Contacts between the two chains:
Residue T113 in protein 2 interacts with residue G3 in protein 1 (closest heavy-atom distance 3.4 Å).
Residue Q47 in protein 2 interacts with residue G3 in protein 1 (closest heavy-atom distance 3.8 Å).
Residue G111 in protein 2 contacts residue D7 in protein 1 (closest heavy-atom distance 5.0 Å).
Residue Y52 in protein 2 interacts with residue V14 in protein 1 (closest heavy-atom distance 4.0 Å).
Residue W116 in protein 2 is in contact with residue D7 in protein 1 (closest heavy-atom distance 3.6 Å).
Residue G111 in protein 2 interacts with residue S5 in protein 1 (closest heavy-atom distance 3.9 Å).
Residue T113 in protein 2 contacts residue S5 in protein 1 (closest heavy-atom distance 3.5 Å).
Residue G111 in protein 2 interacts with residue L6 in protein 1 (closest heavy-atom distance 4.8 Å).
Residue T113 in protein 2 interacts with residue A4 in protein 1 (closest heavy-atom distance 4.6 Å).
Residue Y52 in protein 2 is in contact with residue D15 in protein 1 (closest heavy-atom distance 3.7 Å).
Residue Y112 in protein 2 contacts residue A4 in protein 1 (closest heavy-atom distance 3.6 Å).
Residue Y52 in protein 2 is in contact with residue L6 in protein 1 (closest heavy-atom distance 3.3 Å).
Residue L114 in protein 2 contacts residue D7 in protein 1 (closest heavy-atom distance 3.0 Å).
Residue Y112 in protein 2 contacts residue S5 in protein 1 (closest heavy-atom distance 2.9 Å).
Residue L114 in protein 2 interacts with residue S5 in protein 1 (closest heavy-atom distance 3.2 Å).
Residue Y112 in protein 2 interacts with residue G3 in protein 1 (closest heavy-atom distance 3.5 Å).
Residue Y112 in protein 2 interacts with residue L6 in protein 1 (closest heavy-atom distance 3.7 Å).

Sequence of protein 2:
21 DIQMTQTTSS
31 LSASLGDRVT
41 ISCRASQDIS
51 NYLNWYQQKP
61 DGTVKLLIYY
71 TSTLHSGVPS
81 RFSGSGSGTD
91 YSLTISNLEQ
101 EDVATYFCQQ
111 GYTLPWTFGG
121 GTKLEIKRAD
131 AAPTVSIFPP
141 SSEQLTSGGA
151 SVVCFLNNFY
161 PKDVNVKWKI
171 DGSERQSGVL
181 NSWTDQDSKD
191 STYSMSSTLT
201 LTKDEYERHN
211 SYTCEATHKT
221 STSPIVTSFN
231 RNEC

Sequence of protein 1:
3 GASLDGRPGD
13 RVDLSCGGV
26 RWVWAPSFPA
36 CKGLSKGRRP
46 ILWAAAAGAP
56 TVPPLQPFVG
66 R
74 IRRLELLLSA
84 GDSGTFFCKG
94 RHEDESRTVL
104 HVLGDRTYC

This data describes a binding interaction between two proteins.